Sequence of protein 2:
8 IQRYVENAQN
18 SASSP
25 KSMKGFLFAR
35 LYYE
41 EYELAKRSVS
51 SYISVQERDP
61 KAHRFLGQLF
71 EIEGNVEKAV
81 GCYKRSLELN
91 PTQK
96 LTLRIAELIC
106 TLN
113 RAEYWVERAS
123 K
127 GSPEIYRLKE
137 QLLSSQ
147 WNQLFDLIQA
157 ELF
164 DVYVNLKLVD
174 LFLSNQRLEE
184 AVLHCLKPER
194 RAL

Sequence of protein 1:
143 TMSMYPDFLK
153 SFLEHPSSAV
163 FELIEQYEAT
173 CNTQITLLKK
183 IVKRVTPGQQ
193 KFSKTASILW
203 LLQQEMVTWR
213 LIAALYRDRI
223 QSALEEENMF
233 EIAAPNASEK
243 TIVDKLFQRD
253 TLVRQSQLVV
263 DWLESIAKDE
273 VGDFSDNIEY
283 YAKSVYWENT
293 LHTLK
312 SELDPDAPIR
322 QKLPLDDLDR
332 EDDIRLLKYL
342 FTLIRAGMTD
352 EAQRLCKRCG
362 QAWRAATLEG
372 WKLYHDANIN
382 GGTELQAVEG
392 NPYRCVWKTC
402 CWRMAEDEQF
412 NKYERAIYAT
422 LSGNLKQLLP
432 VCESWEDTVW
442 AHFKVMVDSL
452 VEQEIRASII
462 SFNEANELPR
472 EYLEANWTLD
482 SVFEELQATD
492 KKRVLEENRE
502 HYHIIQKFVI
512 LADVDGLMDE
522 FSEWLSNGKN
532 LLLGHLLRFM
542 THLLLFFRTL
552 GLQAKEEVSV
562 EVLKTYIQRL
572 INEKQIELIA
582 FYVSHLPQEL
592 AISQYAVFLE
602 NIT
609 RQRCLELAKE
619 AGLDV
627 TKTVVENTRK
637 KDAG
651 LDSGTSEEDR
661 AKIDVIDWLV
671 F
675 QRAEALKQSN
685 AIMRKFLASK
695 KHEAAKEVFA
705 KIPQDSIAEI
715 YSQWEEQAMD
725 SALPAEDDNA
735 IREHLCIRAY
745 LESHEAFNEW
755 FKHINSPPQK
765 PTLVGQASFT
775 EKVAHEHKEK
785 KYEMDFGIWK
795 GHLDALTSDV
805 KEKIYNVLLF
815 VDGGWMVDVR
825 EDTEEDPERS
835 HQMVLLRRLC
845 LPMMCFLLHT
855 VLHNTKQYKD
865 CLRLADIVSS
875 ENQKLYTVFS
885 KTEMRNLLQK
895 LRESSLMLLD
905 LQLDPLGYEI

Interface contacts:
Residue I460 in protein 1 contacts residue M27 in protein 2 (closest heavy-atom distance 4.7 Å).
Residue A458 in protein 1 is in contact with residue M27 in protein 2 (closest heavy-atom distance 5.0 Å).
Residue P237 in protein 1 contacts residue Y11 in protein 2 (closest heavy-atom distance 4.2 Å).
Residue A458 in protein 1 interacts with residue D59 in protein 2 (closest heavy-atom distance 3.7 Å).

These two protein chains interact to form a complex.